Contacts between the two chains:
Residue H70 in the first protein is in contact with residue A3 in the second protein (closest heavy-atom distance 3.2 Å).
Residue K146 in the first protein contacts residue T9 in the second protein (closest heavy-atom distance 2.9 Å).
Residue W147 in the first protein interacts with residue T9 in the second protein (closest heavy-atom distance 3.0 Å).
Residue L81 in the first protein contacts residue V10 in the second protein (closest heavy-atom distance 3.8 Å).
Residue Q155 in the first protein is in contact with residue L8 in the second protein (closest heavy-atom distance 4.7 Å).
Residue L156 in the first protein is in contact with residue G6 in the second protein (closest heavy-atom distance 3.4 Å).
Residue R97 in the first protein interacts with residue L8 in the second protein (closest heavy-atom distance 3.4 Å).
Residue L156 in the first protein interacts with residue I7 in the second protein (closest heavy-atom distance 3.9 Å).
Residue R97 in the first protein contacts residue G6 in the second protein (closest heavy-atom distance 4.2 Å).
Residue T73 in the first protein interacts with residue L8 in the second protein (closest heavy-atom distance 4.2 Å).
Residue Y7 in the first protein is in contact with residue E1 in the second protein (closest heavy-atom distance 2.6 Å).
Residue Y123 in the first protein contacts residue V10 in the second protein (closest heavy-atom distance 4.3 Å).
Residue H70 in the first protein contacts residue L2 in the second protein (closest heavy-atom distance 4.4 Å).
Residue Y7 in the first protein is in contact with residue L2 in the second protein (closest heavy-atom distance 3.5 Å).
Residue Q155 in the first protein is in contact with residue I5 in the second protein (closest heavy-atom distance 3.6 Å).
Residue Y159 in the first protein is in contact with residue L2 in the second protein (closest heavy-atom distance 3.6 Å).
Residue K66 in the first protein is in contact with residue A3 in the second protein (closest heavy-atom distance 3.9 Å).
Residue H114 in the first protein is in contact with residue I7 in the second protein (closest heavy-atom distance 4.3 Å).
Residue W147 in the first protein interacts with residue L8 in the second protein (closest heavy-atom distance 3.5 Å).
Residue R97 in the first protein is in contact with residue I7 in the second protein (closest heavy-atom distance 3.5 Å).
Residue Y84 in the first protein interacts with residue V10 in the second protein (closest heavy-atom distance 4.0 Å).
Residue Y159 in the first protein interacts with residue I5 in the second protein (closest heavy-atom distance 4.8 Å).
Residue D77 in the first protein is in contact with residue V10 in the second protein (closest heavy-atom distance 2.7 Å).
Residue Q155 in the first protein is in contact with residue G6 in the second protein (closest heavy-atom distance 2.9 Å).
Residue M5 in the first protein contacts residue E1 in the second protein (closest heavy-atom distance 3.7 Å).
Residue K66 in the first protein is in contact with residue G4 in the second protein (closest heavy-atom distance 3.8 Å).
Residue K66 in the first protein contacts residue L2 in the second protein (closest heavy-atom distance 2.8 Å).
Residue L156 in the first protein interacts with residue I5 in the second protein (closest heavy-atom distance 3.9 Å).
Residue K146 in the first protein contacts residue V10 in the second protein (closest heavy-atom distance 3.6 Å).
Residue T143 in the first protein is in contact with residue V10 in the second protein (closest heavy-atom distance 3.4 Å).
Residue E63 in the first protein contacts residue E1 in the second protein (closest heavy-atom distance 3.5 Å).
Residue D77 in the first protein interacts with residue T9 in the second protein (closest heavy-atom distance 3.1 Å).
Residue T163 in the first protein contacts residue E1 in the second protein (closest heavy-atom distance 3.8 Å).
Residue E63 in the first protein interacts with residue L2 in the second protein (closest heavy-atom distance 2.9 Å).
Residue K66 in the first protein interacts with residue E1 in the second protein (closest heavy-atom distance 3.2 Å).
Residue F33 in the first protein interacts with residue E1 in the second protein (closest heavy-atom distance 4.7 Å).
Residue A158 in the first protein is in contact with residue I5 in the second protein (closest heavy-atom distance 4.7 Å).
Residue Y99 in the first protein is in contact with residue A3 in the second protein (closest heavy-atom distance 3.1 Å).
Residue T73 in the first protein interacts with residue T9 in the second protein (closest heavy-atom distance 3.6 Å).
Residue Y99 in the first protein interacts with residue L2 in the second protein (closest heavy-atom distance 3.5 Å).
Residue W167 in the first protein contacts residue E1 in the second protein (closest heavy-atom distance 3.0 Å).
Residue Y159 in the first protein interacts with residue E1 in the second protein (closest heavy-atom distance 2.6 Å).
Residue D77 in the first protein contacts residue L8 in the second protein (closest heavy-atom distance 4.4 Å).
Residue V152 in the first protein is in contact with residue L8 in the second protein (closest heavy-atom distance 3.6 Å).
Residue A150 in the first protein contacts residue L8 in the second protein (closest heavy-atom distance 3.9 Å).
Residue F9 in the first protein interacts with residue L2 in the second protein (closest heavy-atom distance 3.5 Å).
Residue W147 in the first protein contacts residue V10 in the second protein (closest heavy-atom distance 4.0 Å).
Residue T73 in the first protein interacts with residue I7 in the second protein (closest heavy-atom distance 4.2 Å).
Residue Y99 in the first protein is in contact with residue I7 in the second protein (closest heavy-atom distance 3.9 Å).
Residue Y116 in the first protein contacts residue V10 in the second protein (closest heavy-atom distance 3.6 Å).
Residue V67 in the first protein interacts with residue L2 in the second protein (closest heavy-atom distance 3.6 Å).
Residue V152 in the first protein is in contact with residue G6 in the second protein (closest heavy-atom distance 3.3 Å).
Residue V76 in the first protein contacts residue T9 in the second protein (closest heavy-atom distance 4.0 Å).
Residue H74 in the first protein contacts residue I7 in the second protein (closest heavy-atom distance 4.6 Å).
Residue Y171 in the first protein is in contact with residue E1 in the second protein (closest heavy-atom distance 3.0 Å).
Residue H70 in the first protein interacts with residue I7 in the second protein (closest heavy-atom distance 3.6 Å).
Residue T80 in the first protein contacts residue V10 in the second protein (closest heavy-atom distance 4.0 Å).
Residue Y59 in the first protein contacts residue E1 in the second protein (closest heavy-atom distance 3.9 Å).
Residue M45 in the first protein is in contact with residue L2 in the second protein (closest heavy-atom distance 3.9 Å).
Residue Y159 in the first protein interacts with residue A3 in the second protein (closest heavy-atom distance 3.5 Å).

The following describes two proteins that form a bound complex.

Sequence of the second protein:
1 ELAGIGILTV

Sequence of the first protein:
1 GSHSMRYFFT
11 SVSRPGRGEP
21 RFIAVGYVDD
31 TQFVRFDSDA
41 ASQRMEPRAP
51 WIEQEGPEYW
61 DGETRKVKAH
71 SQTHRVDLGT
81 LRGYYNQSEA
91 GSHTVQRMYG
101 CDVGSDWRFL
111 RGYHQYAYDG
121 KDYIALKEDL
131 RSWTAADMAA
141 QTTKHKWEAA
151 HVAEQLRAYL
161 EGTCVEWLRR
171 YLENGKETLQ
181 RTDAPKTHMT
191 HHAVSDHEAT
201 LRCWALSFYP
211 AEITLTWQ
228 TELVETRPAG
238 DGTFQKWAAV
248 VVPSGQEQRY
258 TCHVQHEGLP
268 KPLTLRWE